The following describes two proteins that form a bound complex.

Sequence of chain B:
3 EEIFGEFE

Contacts between the two chains:
Residue P177 in chain A contacts residue F6 in chain B (closest heavy-atom distance 3.8 Å).
Residue I178 in chain A interacts with residue F9 in chain B (closest heavy-atom distance 4.6 Å).
Residue L220 in chain A is in contact with residue I5 in chain B (closest heavy-atom distance 3.4 Å).
Residue F176 in chain A contacts residue F6 in chain B (closest heavy-atom distance 3.9 Å).
Residue K175 in chain A interacts with residue G7 in chain B (closest heavy-atom distance 3.7 Å).
Residue K175 in chain A is in contact with residue E8 in chain B (closest heavy-atom distance 3.9 Å).
Residue W180 in chain A is in contact with residue I5 in chain B (closest heavy-atom distance 4.1 Å).
Residue I178 in chain A contacts residue E8 in chain B (closest heavy-atom distance 4.6 Å).
Residue P177 in chain A interacts with residue G7 in chain B (closest heavy-atom distance 4.9 Å).
Residue L220 in chain A is in contact with residue G7 in chain B (closest heavy-atom distance 4.8 Å).
Residue F176 in chain A contacts residue F9 in chain B (closest heavy-atom distance 5.0 Å).
Residue F176 in chain A contacts residue E8 in chain B (closest heavy-atom distance 4.9 Å).
Residue L220 in chain A is in contact with residue E4 in chain B (closest heavy-atom distance 3.5 Å).
Residue I178 in chain A is in contact with residue I5 in chain B (closest heavy-atom distance 3.6 Å).
Residue I178 in chain A interacts with residue F6 in chain B (closest heavy-atom distance 5.0 Å).
Residue P177 in chain A contacts residue I5 in chain B (closest heavy-atom distance 3.6 Å).
Residue A174 in chain A contacts residue E8 in chain B (closest heavy-atom distance 3.3 Å).
Residue F176 in chain A interacts with residue G7 in chain B (closest heavy-atom distance 3.0 Å).
Residue A174 in chain A is in contact with residue G7 in chain B (closest heavy-atom distance 5.0 Å).
Residue R142 in chain A interacts with residue I5 in chain B (closest heavy-atom distance 4.2 Å).
Residue R142 in chain A interacts with residue F6 in chain B (closest heavy-atom distance 4.2 Å).
Residue L220 in chain A interacts with residue F6 in chain B (closest heavy-atom distance 3.6 Å).
Residue I178 in chain A interacts with residue G7 in chain B (closest heavy-atom distance 3.5 Å).
Residue L186 in chain A interacts with residue F9 in chain B (closest heavy-atom distance 3.4 Å).
Residue F176 in chain A contacts residue I5 in chain B (closest heavy-atom distance 4.3 Å).
Residue D138 in chain A is in contact with residue F6 in chain B (closest heavy-atom distance 4.6 Å).
Residue K175 in chain A contacts residue F6 in chain B (closest heavy-atom distance 4.2 Å).

Sequence of chain A:
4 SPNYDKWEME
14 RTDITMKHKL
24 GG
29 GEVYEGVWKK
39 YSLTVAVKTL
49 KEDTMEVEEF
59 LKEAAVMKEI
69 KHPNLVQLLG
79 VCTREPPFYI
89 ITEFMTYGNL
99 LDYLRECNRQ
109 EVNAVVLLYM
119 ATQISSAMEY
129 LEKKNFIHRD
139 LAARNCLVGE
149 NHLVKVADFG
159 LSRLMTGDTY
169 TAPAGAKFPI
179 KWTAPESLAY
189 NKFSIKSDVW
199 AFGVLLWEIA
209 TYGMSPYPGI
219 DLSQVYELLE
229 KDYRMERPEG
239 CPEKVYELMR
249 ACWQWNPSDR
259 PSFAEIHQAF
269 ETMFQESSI